These two protein chains interact to form a complex.

Sequence of protein 1:
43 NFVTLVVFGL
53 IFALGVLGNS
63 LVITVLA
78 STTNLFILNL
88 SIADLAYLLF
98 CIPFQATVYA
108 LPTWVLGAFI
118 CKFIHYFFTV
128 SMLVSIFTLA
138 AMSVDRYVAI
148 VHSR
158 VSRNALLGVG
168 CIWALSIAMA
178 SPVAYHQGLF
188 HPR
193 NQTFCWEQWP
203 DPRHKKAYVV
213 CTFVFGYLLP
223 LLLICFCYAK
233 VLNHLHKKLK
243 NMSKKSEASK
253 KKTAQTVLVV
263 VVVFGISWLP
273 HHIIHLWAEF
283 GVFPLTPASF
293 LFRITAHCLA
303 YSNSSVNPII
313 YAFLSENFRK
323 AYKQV

Contacts between the two chains:
Residue W198 in protein 1 is in contact with residue V16 in protein 2 (closest heavy-atom distance 4.5 Å).
Residue Q200 in protein 1 is in contact with residue P13 in protein 2 (closest heavy-atom distance 4.6 Å).
Residue W198 in protein 1 interacts with residue Y9 in protein 2 (closest heavy-atom distance 4.1 Å).
Residue F285 in protein 1 contacts residue L10 in protein 2 (closest heavy-atom distance 3.4 Å).
Residue Q194 in protein 1 interacts with residue L4 in protein 2 (closest heavy-atom distance 4.8 Å).
Residue F187 in protein 1 is in contact with residue P13 in protein 2 (closest heavy-atom distance 4.4 Å).
Residue T288 in protein 1 interacts with residue W2 in protein 2 (closest heavy-atom distance 3.0 Å).
Residue V105 in protein 1 contacts residue Y9 in protein 2 (closest heavy-atom distance 3.5 Å).
Residue V284 in protein 1 is in contact with residue L11 in protein 2 (closest heavy-atom distance 4.2 Å).
Residue V105 in protein 1 interacts with residue S6 in protein 2 (closest heavy-atom distance 4.6 Å).
Residue Q102 in protein 1 interacts with residue Y9 in protein 2 (closest heavy-atom distance 2.6 Å).
Residue P286 in protein 1 is in contact with residue W2 in protein 2 (closest heavy-atom distance 4.3 Å).
Residue W198 in protein 1 contacts residue G8 in protein 2 (closest heavy-atom distance 3.3 Å).
Residue P109 in protein 1 contacts residue N5 in protein 2 (closest heavy-atom distance 3.3 Å).
Residue L287 in protein 1 contacts residue W2 in protein 2 (closest heavy-atom distance 3.8 Å).
Residue T110 in protein 1 interacts with residue N5 in protein 2 (closest heavy-atom distance 3.8 Å).
Residue F285 in protein 1 is in contact with residue L11 in protein 2 (closest heavy-atom distance 3.9 Å).
Residue V105 in protein 1 contacts residue T3 in protein 2 (closest heavy-atom distance 4.7 Å).
Residue W111 in protein 1 is in contact with residue N5 in protein 2 (closest heavy-atom distance 4.0 Å).
Residue L287 in protein 1 interacts with residue A7 in protein 2 (closest heavy-atom distance 4.6 Å).
Residue T104 in protein 1 is in contact with residue N5 in protein 2 (closest heavy-atom distance 5.0 Å).
Residue P204 in protein 1 is in contact with residue H14 in protein 2 (closest heavy-atom distance 4.5 Å).
Residue E199 in protein 1 contacts residue P13 in protein 2 (closest heavy-atom distance 4.0 Å).
Residue F196 in protein 1 is in contact with residue L4 in protein 2 (closest heavy-atom distance 3.7 Å).
Residue H122 in protein 1 contacts residue Y9 in protein 2 (closest heavy-atom distance 2.3 Å).
Residue R295 in protein 1 interacts with residue Y9 in protein 2 (closest heavy-atom distance 4.0 Å).
Residue W198 in protein 1 contacts residue N5 in protein 2 (closest heavy-atom distance 4.5 Å).
Residue R295 in protein 1 contacts residue W2 in protein 2 (closest heavy-atom distance 4.3 Å).
Residue N43 in protein 1 contacts residue G1 in protein 2 (closest heavy-atom distance 3.5 Å).
Residue W198 in protein 1 interacts with residue G12 in protein 2 (closest heavy-atom distance 3.8 Å).
Residue Y106 in protein 1 is in contact with residue W2 in protein 2 (closest heavy-atom distance 5.0 Å).
Residue C197 in protein 1 interacts with residue Y9 in protein 2 (closest heavy-atom distance 3.9 Å).
Residue F292 in protein 1 interacts with residue W2 in protein 2 (closest heavy-atom distance 3.2 Å).
Residue W201 in protein 1 contacts residue H14 in protein 2 (closest heavy-atom distance 4.9 Å).
Residue H277 in protein 1 is in contact with residue L10 in protein 2 (closest heavy-atom distance 4.9 Å).
Residue R295 in protein 1 is in contact with residue L10 in protein 2 (closest heavy-atom distance 3.2 Å).
Residue P289 in protein 1 contacts residue W2 in protein 2 (closest heavy-atom distance 4.6 Å).
Residue C197 in protein 1 contacts residue N5 in protein 2 (closest heavy-atom distance 4.8 Å).
Residue L108 in protein 1 is in contact with residue N5 in protein 2 (closest heavy-atom distance 3.5 Å).
Residue S291 in protein 1 interacts with residue W2 in protein 2 (closest heavy-atom distance 3.4 Å).
Residue A280 in protein 1 contacts residue L10 in protein 2 (closest heavy-atom distance 4.6 Å).
Residue W198 in protein 1 interacts with residue L4 in protein 2 (closest heavy-atom distance 4.5 Å).
Residue W198 in protein 1 is in contact with residue P13 in protein 2 (closest heavy-atom distance 3.2 Å).
Residue Y106 in protein 1 interacts with residue S6 in protein 2 (closest heavy-atom distance 3.8 Å).
Residue L287 in protein 1 interacts with residue L11 in protein 2 (closest heavy-atom distance 5.0 Å).
Residue F196 in protein 1 interacts with residue N5 in protein 2 (closest heavy-atom distance 4.0 Å).
Residue V105 in protein 1 contacts residue N5 in protein 2 (closest heavy-atom distance 3.9 Å).
Residue E199 in protein 1 interacts with residue Y9 in protein 2 (closest heavy-atom distance 4.6 Å).
Residue F292 in protein 1 interacts with residue G1 in protein 2 (closest heavy-atom distance 3.5 Å).

Sequence of protein 2:
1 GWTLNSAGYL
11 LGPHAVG